Sequence of chain B:
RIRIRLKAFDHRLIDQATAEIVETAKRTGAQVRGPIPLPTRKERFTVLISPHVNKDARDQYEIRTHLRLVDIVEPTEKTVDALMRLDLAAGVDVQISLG

These two protein chains interact to form a complex.

Sequence of chain A:
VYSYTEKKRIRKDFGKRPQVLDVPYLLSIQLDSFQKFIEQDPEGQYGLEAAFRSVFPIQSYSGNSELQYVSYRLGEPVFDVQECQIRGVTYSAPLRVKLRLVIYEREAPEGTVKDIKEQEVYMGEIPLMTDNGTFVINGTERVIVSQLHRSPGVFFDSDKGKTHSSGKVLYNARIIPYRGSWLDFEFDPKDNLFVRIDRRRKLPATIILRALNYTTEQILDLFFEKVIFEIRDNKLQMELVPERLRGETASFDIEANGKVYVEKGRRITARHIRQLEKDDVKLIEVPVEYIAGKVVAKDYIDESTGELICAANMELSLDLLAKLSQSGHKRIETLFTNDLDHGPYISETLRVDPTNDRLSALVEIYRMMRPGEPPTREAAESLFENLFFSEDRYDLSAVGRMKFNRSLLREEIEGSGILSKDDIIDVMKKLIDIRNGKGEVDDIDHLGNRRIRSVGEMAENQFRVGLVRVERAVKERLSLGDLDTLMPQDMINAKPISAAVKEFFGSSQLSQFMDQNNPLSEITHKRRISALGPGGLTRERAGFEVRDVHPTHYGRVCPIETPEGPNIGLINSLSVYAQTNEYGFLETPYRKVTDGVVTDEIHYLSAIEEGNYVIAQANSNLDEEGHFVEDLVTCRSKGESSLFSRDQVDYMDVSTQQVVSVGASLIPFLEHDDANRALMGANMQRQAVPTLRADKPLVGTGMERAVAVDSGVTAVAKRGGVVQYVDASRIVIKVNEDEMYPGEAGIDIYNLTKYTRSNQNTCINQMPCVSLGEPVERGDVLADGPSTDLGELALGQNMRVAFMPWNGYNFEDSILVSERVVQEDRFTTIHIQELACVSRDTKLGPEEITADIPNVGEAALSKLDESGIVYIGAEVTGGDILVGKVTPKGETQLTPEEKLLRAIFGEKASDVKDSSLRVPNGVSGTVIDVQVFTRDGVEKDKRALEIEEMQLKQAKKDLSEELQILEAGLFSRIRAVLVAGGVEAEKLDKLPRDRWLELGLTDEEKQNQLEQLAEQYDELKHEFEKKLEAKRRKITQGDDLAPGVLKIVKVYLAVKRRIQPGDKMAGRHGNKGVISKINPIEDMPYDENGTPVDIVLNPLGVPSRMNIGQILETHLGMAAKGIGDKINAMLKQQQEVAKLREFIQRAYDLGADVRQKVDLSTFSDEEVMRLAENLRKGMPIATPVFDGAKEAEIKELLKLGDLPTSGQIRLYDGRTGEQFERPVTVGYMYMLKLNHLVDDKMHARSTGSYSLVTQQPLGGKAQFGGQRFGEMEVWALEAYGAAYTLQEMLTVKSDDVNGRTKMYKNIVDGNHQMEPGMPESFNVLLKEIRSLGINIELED

Contacts between the two chains:
Residue L895 in chain A contacts residue D91 in chain B (closest heavy-atom distance 2.8 Å).
Residue K900 in chain A interacts with residue D91 in chain B (closest heavy-atom distance 4.7 Å).
Residue G907 in chain A contacts residue R31 in chain B (closest heavy-atom distance 4.5 Å).
Residue K900 in chain A interacts with residue L92 in chain B (closest heavy-atom distance 4.8 Å).
Residue A904 in chain A is in contact with residue E24 in chain B (closest heavy-atom distance 5.0 Å).
Residue K900 in chain A interacts with residue A93 in chain B (closest heavy-atom distance 4.1 Å).
Residue L895 in chain A interacts with residue R89 in chain B (closest heavy-atom distance 4.1 Å).
Residue R903 in chain A contacts residue T28 in chain B (closest heavy-atom distance 3.7 Å).
Residue K909 in chain A contacts residue R31 in chain B (closest heavy-atom distance 3.3 Å).
Residue R903 in chain A is in contact with residue E24 in chain B (closest heavy-atom distance 3.6 Å).
Residue R903 in chain A interacts with residue R31 in chain B (closest heavy-atom distance 3.3 Å).
Residue R903 in chain A contacts residue L90 in chain B (closest heavy-atom distance 1.7 Å).